Sequence of protein 2:
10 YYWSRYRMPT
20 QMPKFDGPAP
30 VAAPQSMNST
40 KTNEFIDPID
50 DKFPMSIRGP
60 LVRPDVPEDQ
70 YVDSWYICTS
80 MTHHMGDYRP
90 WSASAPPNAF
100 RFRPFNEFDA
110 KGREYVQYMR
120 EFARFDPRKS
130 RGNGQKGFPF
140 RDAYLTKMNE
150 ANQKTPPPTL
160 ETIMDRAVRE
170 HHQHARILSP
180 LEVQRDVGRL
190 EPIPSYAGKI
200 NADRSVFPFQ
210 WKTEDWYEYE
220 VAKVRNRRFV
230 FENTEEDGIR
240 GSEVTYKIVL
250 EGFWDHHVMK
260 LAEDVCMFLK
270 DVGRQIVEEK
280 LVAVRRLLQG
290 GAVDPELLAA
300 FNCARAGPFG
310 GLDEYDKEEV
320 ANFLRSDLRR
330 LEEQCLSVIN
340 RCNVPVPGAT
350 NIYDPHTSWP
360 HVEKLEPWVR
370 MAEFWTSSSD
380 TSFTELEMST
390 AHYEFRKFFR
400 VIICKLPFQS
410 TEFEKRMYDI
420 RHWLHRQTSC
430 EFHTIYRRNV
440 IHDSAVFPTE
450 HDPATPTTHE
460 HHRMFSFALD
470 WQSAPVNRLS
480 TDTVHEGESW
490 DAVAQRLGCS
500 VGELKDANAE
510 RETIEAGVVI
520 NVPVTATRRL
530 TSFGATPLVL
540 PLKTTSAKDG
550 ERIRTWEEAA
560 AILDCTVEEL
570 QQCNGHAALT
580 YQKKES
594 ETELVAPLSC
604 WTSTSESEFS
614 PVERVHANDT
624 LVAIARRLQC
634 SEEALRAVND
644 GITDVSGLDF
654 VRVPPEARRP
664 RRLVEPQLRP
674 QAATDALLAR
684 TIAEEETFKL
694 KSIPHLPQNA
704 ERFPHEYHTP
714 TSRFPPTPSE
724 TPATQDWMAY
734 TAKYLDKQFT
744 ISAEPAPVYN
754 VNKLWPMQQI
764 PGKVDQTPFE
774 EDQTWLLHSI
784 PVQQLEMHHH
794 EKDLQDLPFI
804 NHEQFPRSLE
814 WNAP

Residue-level contacts at the interface:
Residue E806 in protein 2 interacts with residue R151 in protein 1 (closest heavy-atom distance 2.9 Å).
Residue V368 in protein 2 interacts with residue R151 in protein 1 (closest heavy-atom distance 3.3 Å).
Residue T677 in protein 2 contacts residue T58 in protein 1 (closest heavy-atom distance 3.3 Å).
Residue Y392 in protein 2 contacts residue R131 in protein 1 (closest heavy-atom distance 3.0 Å).
Residue H391 in protein 2 interacts with residue H133 in protein 1 (closest heavy-atom distance 3.5 Å).
Residue R395 in protein 2 is in contact with residue T139 in protein 1 (closest heavy-atom distance 2.9 Å).
Residue Y392 in protein 2 interacts with residue H130 in protein 1 (closest heavy-atom distance 3.4 Å).
Residue W814 in protein 2 interacts with residue Q162 in protein 1 (closest heavy-atom distance 3.3 Å).
Residue F464 in protein 2 is in contact with residue L55 in protein 1 (closest heavy-atom distance 3.5 Å).
Residue H391 in protein 2 interacts with residue Y134 in protein 1 (closest heavy-atom distance 3.0 Å).
Residue L812 in protein 2 is in contact with residue R158 in protein 1 (closest heavy-atom distance 3.5 Å).
Residue T714 in protein 2 interacts with residue D52 in protein 1 (closest heavy-atom distance 3.1 Å).
Residue E386 in protein 2 interacts with residue R105 in protein 1 (closest heavy-atom distance 2.9 Å).
Residue E393 in protein 2 interacts with residue T139 in protein 1 (closest heavy-atom distance 2.9 Å).
Residue E794 in protein 2 contacts residue V160 in protein 1 (closest heavy-atom distance 3.3 Å).
Residue K795 in protein 2 interacts with residue N153 in protein 1 (closest heavy-atom distance 3.1 Å).
Residue R810 in protein 2 is in contact with residue R158 in protein 1 (closest heavy-atom distance 3.0 Å).
Residue E393 in protein 2 interacts with residue H130 in protein 1 (closest heavy-atom distance 2.8 Å).
Residue F394 in protein 2 interacts with residue V111 in protein 1 (closest heavy-atom distance 3.3 Å).
Residue S811 in protein 2 contacts residue R158 in protein 1 (closest heavy-atom distance 3.4 Å).
Residue K795 in protein 2 contacts residue W152 in protein 1 (closest heavy-atom distance 3.5 Å).
Residue R227 in protein 2 is in contact with residue Q162 in protein 1 (closest heavy-atom distance 2.9 Å).
Residue I696 in protein 2 is in contact with residue K65 in protein 1 (closest heavy-atom distance 3.2 Å).
Residue H460 in protein 2 contacts residue K57 in protein 1 (closest heavy-atom distance 3.4 Å).
Residue F394 in protein 2 interacts with residue L127 in protein 1 (closest heavy-atom distance 3.3 Å).
Residue H391 in protein 2 interacts with residue V132 in protein 1 (closest heavy-atom distance 3.5 Å).
Residue E393 in protein 2 is in contact with residue V129 in protein 1 (closest heavy-atom distance 3.3 Å).
Residue D469 in protein 2 contacts residue S56 in protein 1 (closest heavy-atom distance 3.0 Å).
Residue H391 in protein 2 is in contact with residue G136 in protein 1 (closest heavy-atom distance 3.2 Å).
Residue T712 in protein 2 is in contact with residue D52 in protein 1 (closest heavy-atom distance 2.9 Å).
Residue M463 in protein 2 interacts with residue L55 in protein 1 (closest heavy-atom distance 2.5 Å).
Residue E794 in protein 2 is in contact with residue L156 in protein 1 (closest heavy-atom distance 3.4 Å).
Residue Q798 in protein 2 interacts with residue W152 in protein 1 (closest heavy-atom distance 3.2 Å).
Residue L800 in protein 2 interacts with residue W152 in protein 1 (closest heavy-atom distance 3.2 Å).
Residue D469 in protein 2 contacts residue K57 in protein 1 (closest heavy-atom distance 2.6 Å).
Residue E365 in protein 2 contacts residue H142 in protein 1 (closest heavy-atom distance 3.3 Å).
Residue Y75 in protein 2 interacts with residue R123 in protein 1 (closest heavy-atom distance 2.8 Å).
Residue A816 in protein 2 contacts residue Q162 in protein 1 (closest heavy-atom distance 2.9 Å).
Residue S376 in protein 2 is in contact with residue Y115 in protein 1 (closest heavy-atom distance 3.0 Å).
Residue T375 in protein 2 interacts with residue N119 in protein 1 (closest heavy-atom distance 3.1 Å).
Residue R462 in protein 2 is in contact with residue L55 in protein 1 (closest heavy-atom distance 3.3 Å).
Residue N804 in protein 2 contacts residue W152 in protein 1 (closest heavy-atom distance 2.9 Å).
Residue H698 in protein 2 contacts residue K65 in protein 1 (closest heavy-atom distance 2.9 Å).
Residue K694 in protein 2 contacts residue T62 in protein 1 (closest heavy-atom distance 3.2 Å).
Residue M370 in protein 2 contacts residue W137 in protein 1 (closest heavy-atom distance 3.0 Å).
Residue D469 in protein 2 interacts with residue T58 in protein 1 (closest heavy-atom distance 2.7 Å).
Residue E372 in protein 2 is in contact with residue R105 in protein 1 (closest heavy-atom distance 2.7 Å).
Residue R462 in protein 2 is in contact with residue P54 in protein 1 (closest heavy-atom distance 3.4 Å).
Residue E806 in protein 2 is in contact with residue R158 in protein 1 (closest heavy-atom distance 3.2 Å).
Residue P713 in protein 2 contacts residue Q50 in protein 1 (closest heavy-atom distance 3.5 Å).
Residue F464 in protein 2 interacts with residue I48 in protein 1 (closest heavy-atom distance 3.5 Å).
Residue T684 in protein 2 interacts with residue K70 in protein 1 (closest heavy-atom distance 2.5 Å).
Residue I803 in protein 2 contacts residue G103 in protein 1 (closest heavy-atom distance 3.2 Å).
Residue Q674 in protein 2 is in contact with residue T58 in protein 1 (closest heavy-atom distance 3.0 Å).
Residue F802 in protein 2 is in contact with residue W148 in protein 1 (closest heavy-atom distance 3.4 Å).
Residue W374 in protein 2 contacts residue R105 in protein 1 (closest heavy-atom distance 3.3 Å).
Residue E365 in protein 2 interacts with residue S141 in protein 1 (closest heavy-atom distance 2.6 Å).
Residue A816 in protein 2 interacts with residue Y163 in protein 1 (closest heavy-atom distance 3.4 Å).
Residue W374 in protein 2 interacts with residue E106 in protein 1 (closest heavy-atom distance 3.3 Å).
Residue E688 in protein 2 interacts with residue H63 in protein 1 (closest heavy-atom distance 2.5 Å).

Sequence of protein 1:
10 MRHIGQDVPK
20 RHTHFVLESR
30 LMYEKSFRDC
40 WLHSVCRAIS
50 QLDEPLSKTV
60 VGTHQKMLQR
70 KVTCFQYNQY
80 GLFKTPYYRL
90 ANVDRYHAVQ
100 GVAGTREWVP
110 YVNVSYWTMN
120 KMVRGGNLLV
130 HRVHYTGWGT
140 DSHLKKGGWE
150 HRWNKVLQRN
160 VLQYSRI

The following describes two proteins that form a bound complex.